Interface contacts:
Residue L14 in protein 2 contacts residue I37 in protein 1 (closest heavy-atom distance 3.7 Å).
Residue A10 in protein 2 contacts residue V30 in protein 1 (closest heavy-atom distance 3.7 Å).
Residue A7 in protein 2 is in contact with residue W26 in protein 1 (closest heavy-atom distance 3.7 Å).
Residue Y21 in protein 2 is in contact with residue L41 in protein 1 (closest heavy-atom distance 4.5 Å).
Residue A18 in protein 2 is in contact with residue L41 in protein 1 (closest heavy-atom distance 3.9 Å).
Residue Y21 in protein 2 contacts residue F45 in protein 1 (closest heavy-atom distance 3.9 Å).
Residue Y21 in protein 2 is in contact with residue F42 in protein 1 (closest heavy-atom distance 3.7 Å).
Residue L14 in protein 2 interacts with residue V33 in protein 1 (closest heavy-atom distance 4.6 Å).
Residue I32 in protein 2 is in contact with residue S50 in protein 1 (closest heavy-atom distance 4.5 Å).
Residue M28 in protein 2 is in contact with residue S50 in protein 1 (closest heavy-atom distance 3.4 Å).
Residue A25 in protein 2 is in contact with residue F45 in protein 1 (closest heavy-atom distance 3.9 Å).
Residue I22 in protein 2 is in contact with residue F45 in protein 1 (closest heavy-atom distance 3.5 Å).
Residue A18 in protein 2 interacts with residue F45 in protein 1 (closest heavy-atom distance 4.5 Å).
Residue A25 in protein 2 is in contact with residue A49 in protein 1 (closest heavy-atom distance 3.7 Å).
Residue L14 in protein 2 is in contact with residue G34 in protein 1 (closest heavy-atom distance 4.1 Å).
Residue P6 in protein 2 is in contact with residue W26 in protein 1 (closest heavy-atom distance 4.1 Å).
Residue P6 in protein 2 interacts with residue V30 in protein 1 (closest heavy-atom distance 4.5 Å).
Residue L14 in protein 2 interacts with residue G38 in protein 1 (closest heavy-atom distance 4.9 Å).
Residue I32 in protein 2 interacts with residue A49 in protein 1 (closest heavy-atom distance 4.6 Å).
Residue M28 in protein 2 contacts residue A49 in protein 1 (closest heavy-atom distance 4.1 Å).
Residue V29 in protein 2 is in contact with residue A49 in protein 1 (closest heavy-atom distance 3.6 Å).
Residue Y21 in protein 2 interacts with residue G38 in protein 1 (closest heavy-atom distance 3.7 Å).
Residue D5 in protein 2 is in contact with residue W26 in protein 1 (closest heavy-atom distance 4.3 Å).

Sequence of protein 1:
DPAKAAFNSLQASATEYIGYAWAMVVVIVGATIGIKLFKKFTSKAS

This data describes a binding interaction between two proteins.

Sequence of protein 2:
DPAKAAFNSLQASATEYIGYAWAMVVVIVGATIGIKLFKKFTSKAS